Sequence of chain B:
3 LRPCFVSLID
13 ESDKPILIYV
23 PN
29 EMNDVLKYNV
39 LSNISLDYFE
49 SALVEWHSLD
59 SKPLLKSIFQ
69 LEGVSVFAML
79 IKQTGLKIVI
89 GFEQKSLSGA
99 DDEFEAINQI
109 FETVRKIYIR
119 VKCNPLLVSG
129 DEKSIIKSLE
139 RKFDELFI

Sequence of chain A:
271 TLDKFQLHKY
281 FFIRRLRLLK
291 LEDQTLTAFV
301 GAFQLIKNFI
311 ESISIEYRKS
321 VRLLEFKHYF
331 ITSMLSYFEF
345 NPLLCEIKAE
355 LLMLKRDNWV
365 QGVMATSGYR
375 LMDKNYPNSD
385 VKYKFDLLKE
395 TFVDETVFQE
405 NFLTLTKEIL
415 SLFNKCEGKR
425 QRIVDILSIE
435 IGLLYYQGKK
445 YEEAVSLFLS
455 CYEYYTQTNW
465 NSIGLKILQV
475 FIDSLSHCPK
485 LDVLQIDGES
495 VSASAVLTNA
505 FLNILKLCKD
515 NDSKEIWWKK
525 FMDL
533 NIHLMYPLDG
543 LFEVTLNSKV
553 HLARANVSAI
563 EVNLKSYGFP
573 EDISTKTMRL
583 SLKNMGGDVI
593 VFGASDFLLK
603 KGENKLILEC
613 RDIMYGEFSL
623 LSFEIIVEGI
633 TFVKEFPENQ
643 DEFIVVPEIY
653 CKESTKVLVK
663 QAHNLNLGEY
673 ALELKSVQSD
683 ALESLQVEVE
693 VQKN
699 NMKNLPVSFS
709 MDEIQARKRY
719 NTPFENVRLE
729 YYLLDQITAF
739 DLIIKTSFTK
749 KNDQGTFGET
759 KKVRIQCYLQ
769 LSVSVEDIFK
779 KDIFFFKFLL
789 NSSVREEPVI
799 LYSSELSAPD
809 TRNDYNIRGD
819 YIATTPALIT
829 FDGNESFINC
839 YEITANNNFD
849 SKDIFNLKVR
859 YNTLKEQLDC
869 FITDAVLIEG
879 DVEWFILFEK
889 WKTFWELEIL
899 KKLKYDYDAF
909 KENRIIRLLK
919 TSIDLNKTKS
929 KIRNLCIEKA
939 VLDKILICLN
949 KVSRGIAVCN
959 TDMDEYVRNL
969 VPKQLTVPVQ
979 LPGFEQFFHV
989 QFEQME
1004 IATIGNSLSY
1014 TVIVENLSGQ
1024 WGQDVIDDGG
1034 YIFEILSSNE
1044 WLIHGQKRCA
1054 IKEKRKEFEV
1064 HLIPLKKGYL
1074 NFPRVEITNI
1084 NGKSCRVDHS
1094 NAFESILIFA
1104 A

The following describes two proteins that form a bound complex.

Residue-level contacts at the interface:
Residue I430 in chain A contacts residue N41 in chain B (closest heavy-atom distance 3.7 Å).
Residue E311 in chain A interacts with residue S65 in chain B (closest heavy-atom distance 3.4 Å).
Residue F303 in chain A is in contact with residue L51 in chain B (closest heavy-atom distance 3.4 Å).
Residue W464 in chain A contacts residue N37 in chain B (closest heavy-atom distance 4.0 Å).
Residue N379 in chain A interacts with residue K35 in chain B (closest heavy-atom distance 4.1 Å).
Residue I427 in chain A is in contact with residue D45 in chain B (closest heavy-atom distance 3.8 Å).
Residue Y380 in chain A is in contact with residue E70 in chain B (closest heavy-atom distance 3.7 Å).
Residue R424 in chain A interacts with residue D45 in chain B (closest heavy-atom distance 3.4 Å).
Residue I430 in chain A interacts with residue I42 in chain B (closest heavy-atom distance 4.1 Å).
Residue N463 in chain A is in contact with residue P17 in chain B (closest heavy-atom distance 3.6 Å).
Residue V300 in chain A is in contact with residue L51 in chain B (closest heavy-atom distance 3.0 Å).
Residue R318 in chain A interacts with residue L95 in chain B (closest heavy-atom distance 3.8 Å).
Residue K307 in chain A interacts with residue S65 in chain B (closest heavy-atom distance 2.7 Å).
Residue I427 in chain A is in contact with residue I42 in chain B (closest heavy-atom distance 4.0 Å).
Residue R318 in chain A interacts with residue K93 in chain B (closest heavy-atom distance 3.4 Å).
Residue I467 in chain A is in contact with residue L34 in chain B (closest heavy-atom distance 4.0 Å).
Residue R426 in chain A is in contact with residue N41 in chain B (closest heavy-atom distance 3.6 Å).
Residue I467 in chain A is in contact with residue V38 in chain B (closest heavy-atom distance 3.3 Å).
Residue D377 in chain A contacts residue L34 in chain B (closest heavy-atom distance 3.3 Å).
Residue S466 in chain A contacts residue V33 in chain B (closest heavy-atom distance 4.0 Å).
Residue E350 in chain A interacts with residue S49 in chain B (closest heavy-atom distance 3.0 Å).
Residue K307 in chain A contacts residue I66 in chain B (closest heavy-atom distance 4.1 Å).
Residue Q461 in chain A interacts with residue K16 in chain B (closest heavy-atom distance 3.0 Å).
Residue R318 in chain A contacts residue Q92 in chain B (closest heavy-atom distance 3.7 Å).
Residue W464 in chain A is in contact with residue L44 in chain B (closest heavy-atom distance 4.1 Å).
Residue Y459 in chain A interacts with residue N41 in chain B (closest heavy-atom distance 3.9 Å).
Residue E350 in chain A is in contact with residue L51 in chain B (closest heavy-atom distance 4.0 Å).
Residue D361 in chain A contacts residue L69 in chain B (closest heavy-atom distance 3.1 Å).
Residue R424 in chain A contacts residue L51 in chain B (closest heavy-atom distance 4.1 Å).
Residue I315 in chain A interacts with residue S96 in chain B (closest heavy-atom distance 4.2 Å).
Residue W464 in chain A is in contact with residue I20 in chain B (closest heavy-atom distance 3.5 Å).
Residue S466 in chain A interacts with residue L34 in chain B (closest heavy-atom distance 3.6 Å).
Residue R426 in chain A is in contact with residue D45 in chain B (closest heavy-atom distance 3.5 Å).
Residue T462 in chain A interacts with residue P17 in chain B (closest heavy-atom distance 3.3 Å).
Residue D377 in chain A is in contact with residue N31 in chain B (closest heavy-atom distance 3.9 Å).
Residue W464 in chain A interacts with residue S40 in chain B (closest heavy-atom distance 3.1 Å).
Residue N463 in chain A contacts residue K16 in chain B (closest heavy-atom distance 3.6 Å).
Residue M357 in chain A contacts residue L69 in chain B (closest heavy-atom distance 3.8 Å).
Residue I315 in chain A contacts residue G97 in chain B (closest heavy-atom distance 3.6 Å).
Residue R426 in chain A interacts with residue D15 in chain B (closest heavy-atom distance 3.6 Å).
Residue T462 in chain A contacts residue K16 in chain B (closest heavy-atom distance 3.5 Å).
Residue D361 in chain A contacts residue Q68 in chain B (closest heavy-atom distance 4.0 Å).
Residue I430 in chain A contacts residue V38 in chain B (closest heavy-atom distance 3.6 Å).
Residue I315 in chain A is in contact with residue L95 in chain B (closest heavy-atom distance 3.7 Å).
Residue I467 in chain A contacts residue N37 in chain B (closest heavy-atom distance 3.9 Å).
Residue Y380 in chain A interacts with residue G71 in chain B (closest heavy-atom distance 4.1 Å).
Residue R426 in chain A is in contact with residue L44 in chain B (closest heavy-atom distance 3.7 Å).
Residue K423 in chain A is in contact with residue E48 in chain B (closest heavy-atom distance 3.5 Å).
Residue P381 in chain A is in contact with residue E91 in chain B (closest heavy-atom distance 3.1 Å).
Residue K378 in chain A is in contact with residue E70 in chain B (closest heavy-atom distance 3.9 Å).
Residue L347 in chain A interacts with residue A50 in chain B (closest heavy-atom distance 4.3 Å).
Residue K470 in chain A interacts with residue L34 in chain B (closest heavy-atom distance 3.6 Å).
Residue V300 in chain A is in contact with residue A50 in chain B (closest heavy-atom distance 3.9 Å).
Residue W464 in chain A interacts with residue N41 in chain B (closest heavy-atom distance 2.8 Å).
Residue R424 in chain A contacts residue Y46 in chain B (closest heavy-atom distance 4.1 Å).
Residue I351 in chain A is in contact with residue L51 in chain B (closest heavy-atom distance 3.8 Å).
Residue R424 in chain A interacts with residue S49 in chain B (closest heavy-atom distance 4.2 Å).
Residue S466 in chain A contacts residue N37 in chain B (closest heavy-atom distance 2.5 Å).
Residue D361 in chain A contacts residue E70 in chain B (closest heavy-atom distance 2.8 Å).
Residue W464 in chain A is in contact with residue P17 in chain B (closest heavy-atom distance 3.3 Å).